These two protein chains interact to form a complex.

Sequence of the first protein:
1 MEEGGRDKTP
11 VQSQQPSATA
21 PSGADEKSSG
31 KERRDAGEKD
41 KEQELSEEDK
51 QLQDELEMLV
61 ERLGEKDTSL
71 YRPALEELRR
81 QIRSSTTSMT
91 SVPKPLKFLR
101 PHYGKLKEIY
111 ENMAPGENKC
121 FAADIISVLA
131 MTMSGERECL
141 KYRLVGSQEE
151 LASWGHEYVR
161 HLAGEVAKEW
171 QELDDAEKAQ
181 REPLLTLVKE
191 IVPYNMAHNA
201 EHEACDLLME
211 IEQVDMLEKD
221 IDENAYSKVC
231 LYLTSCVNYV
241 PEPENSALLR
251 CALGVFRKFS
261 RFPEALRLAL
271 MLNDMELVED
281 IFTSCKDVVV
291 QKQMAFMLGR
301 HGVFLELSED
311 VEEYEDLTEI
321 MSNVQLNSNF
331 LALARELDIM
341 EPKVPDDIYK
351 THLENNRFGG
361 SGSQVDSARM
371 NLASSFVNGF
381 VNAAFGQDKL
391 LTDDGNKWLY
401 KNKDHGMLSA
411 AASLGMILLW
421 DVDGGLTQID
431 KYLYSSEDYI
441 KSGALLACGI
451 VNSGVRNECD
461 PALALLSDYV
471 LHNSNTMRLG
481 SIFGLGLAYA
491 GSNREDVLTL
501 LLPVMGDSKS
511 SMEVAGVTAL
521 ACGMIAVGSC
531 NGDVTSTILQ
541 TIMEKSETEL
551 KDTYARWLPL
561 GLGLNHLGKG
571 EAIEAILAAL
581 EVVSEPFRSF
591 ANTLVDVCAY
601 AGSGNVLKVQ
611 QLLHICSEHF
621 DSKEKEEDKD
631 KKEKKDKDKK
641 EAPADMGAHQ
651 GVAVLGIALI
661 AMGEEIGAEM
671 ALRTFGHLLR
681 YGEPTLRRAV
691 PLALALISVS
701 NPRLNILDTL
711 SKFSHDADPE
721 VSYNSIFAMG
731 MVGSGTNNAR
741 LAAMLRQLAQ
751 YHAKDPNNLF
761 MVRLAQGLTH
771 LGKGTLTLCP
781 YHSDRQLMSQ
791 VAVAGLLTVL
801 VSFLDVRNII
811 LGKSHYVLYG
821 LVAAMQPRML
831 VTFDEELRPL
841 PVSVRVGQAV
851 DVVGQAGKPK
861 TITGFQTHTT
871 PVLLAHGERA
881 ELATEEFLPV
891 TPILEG

Contacts between the two chains:
Residue A658 in the first protein contacts residue R80 in the second protein (closest heavy-atom distance 3.4 Å).
Residue G116 in the first protein contacts residue L60 in the second protein (closest heavy-atom distance 3.2 Å).
Residue E641 in the first protein contacts residue L65 in the second protein (closest heavy-atom distance 3.5 Å).
Residue S235 in the first protein interacts with residue K61 in the second protein (closest heavy-atom distance 3.5 Å).
Residue D645 in the first protein interacts with residue E66 in the second protein (closest heavy-atom distance 3.5 Å).
Residue Y239 in the first protein contacts residue K64 in the second protein (closest heavy-atom distance 3.5 Å).
Residue D645 in the first protein interacts with residue L65 in the second protein (closest heavy-atom distance 3.4 Å).
Residue K66 in the first protein interacts with residue M412 in the second protein (closest heavy-atom distance 2.9 Å).
Residue P719 in the first protein interacts with residue E209 in the second protein (closest heavy-atom distance 3.3 Å).
Residue T68 in the first protein is in contact with residue M412 in the second protein (closest heavy-atom distance 3.5 Å).
Residue A152 in the first protein is in contact with residue D377 in the second protein (closest heavy-atom distance 3.4 Å).
Residue Q826 in the first protein contacts residue Y184 in the second protein (closest heavy-atom distance 3.2 Å).
Residue E65 in the first protein is in contact with residue R411 in the second protein (closest heavy-atom distance 3.5 Å).
Residue H614 in the first protein contacts residue E76 in the second protein (closest heavy-atom distance 3.2 Å).
Residue L612 in the first protein contacts residue L72 in the second protein (closest heavy-atom distance 3.3 Å).
Residue N238 in the first protein contacts residue K61 in the second protein (closest heavy-atom distance 3.5 Å).
Residue V844 in the first protein interacts with residue Q195 in the second protein (closest heavy-atom distance 3.5 Å).
Residue C120 in the first protein contacts residue L60 in the second protein (closest heavy-atom distance 3.5 Å).
Residue Y239 in the first protein contacts residue K61 in the second protein (closest heavy-atom distance 3.4 Å).
Residue Y723 in the first protein is in contact with residue E212 in the second protein (closest heavy-atom distance 3.5 Å).
Residue H156 in the first protein interacts with residue L374 in the second protein (closest heavy-atom distance 3.5 Å).
Residue T832 in the first protein contacts residue R59 in the second protein (closest heavy-atom distance 3.5 Å).
Residue Y194 in the first protein is in contact with residue K61 in the second protein (closest heavy-atom distance 3.5 Å).
Residue H619 in the first protein is in contact with residue Q84 in the second protein (closest heavy-atom distance 3.5 Å).
Residue V652 in the first protein contacts residue D70 in the second protein (closest heavy-atom distance 3.6 Å).
Residue K66 in the first protein is in contact with residue K413 in the second protein (closest heavy-atom distance 3.5 Å).
Residue D645 in the first protein contacts residue K69 in the second protein (closest heavy-atom distance 3.2 Å).
Residue P193 in the first protein is in contact with residue K61 in the second protein (closest heavy-atom distance 3.0 Å).
Residue E720 in the first protein contacts residue H207 in the second protein (closest heavy-atom distance 3.1 Å).
Residue M662 in the first protein interacts with residue P87 in the second protein (closest heavy-atom distance 3.5 Å).
Residue G896 in the first protein contacts residue E199 in the second protein (closest heavy-atom distance 3.5 Å).
Residue E720 in the first protein contacts residue P208 in the second protein (closest heavy-atom distance 3.6 Å).
Residue V844 in the first protein interacts with residue Y184 in the second protein (closest heavy-atom distance 3.0 Å).
Residue A152 in the first protein interacts with residue L374 in the second protein (closest heavy-atom distance 3.2 Å).
Residue R160 in the first protein contacts residue T56 in the second protein (closest heavy-atom distance 3.3 Å).
Residue Y194 in the first protein is in contact with residue Q57 in the second protein (closest heavy-atom distance 3.1 Å).
Residue L151 in the first protein contacts residue D376 in the second protein (closest heavy-atom distance 3.4 Å).
Residue E190 in the first protein interacts with residue C58 in the second protein (closest heavy-atom distance 3.0 Å).
Residue L612 in the first protein contacts residue E76 in the second protein (closest heavy-atom distance 3.5 Å).
Residue E720 in the first protein interacts with residue T206 in the second protein (closest heavy-atom distance 3.4 Å).
Residue R845 in the first protein is in contact with residue Q195 in the second protein (closest heavy-atom distance 3.1 Å).
Residue A163 in the first protein is in contact with residue Q57 in the second protein (closest heavy-atom distance 3.3 Å).
Residue D851 in the first protein interacts with residue E209 in the second protein (closest heavy-atom distance 2.9 Å).
Residue S843 in the first protein is in contact with residue Q195 in the second protein (closest heavy-atom distance 3.5 Å).
Residue N758 in the first protein interacts with residue E209 in the second protein (closest heavy-atom distance 3.1 Å).
Residue W154 in the first protein contacts residue D376 in the second protein (closest heavy-atom distance 3.2 Å).
Residue K119 in the first protein is in contact with residue T56 in the second protein (closest heavy-atom distance 3.3 Å).
Residue H649 in the first protein is in contact with residue K69 in the second protein (closest heavy-atom distance 3.4 Å).
Residue D851 in the first protein interacts with residue H207 in the second protein (closest heavy-atom distance 3.2 Å).
Residue E190 in the first protein contacts residue T56 in the second protein (closest heavy-atom distance 3.3 Å).
Residue E117 in the first protein is in contact with residue R67 in the second protein (closest heavy-atom distance 3.4 Å).
Residue H614 in the first protein interacts with residue Q84 in the second protein (closest heavy-atom distance 3.0 Å).
Residue D67 in the first protein interacts with residue R410 in the second protein (closest heavy-atom distance 3.1 Å).
Residue E664 in the first protein is in contact with residue Q84 in the second protein (closest heavy-atom distance 3.3 Å).
Residue L151 in the first protein contacts residue D377 in the second protein (closest heavy-atom distance 3.4 Å).
Residue R828 in the first protein contacts residue T183 in the second protein (closest heavy-atom distance 3.1 Å).
Residue L659 in the first protein contacts residue R80 in the second protein (closest heavy-atom distance 3.1 Å).
Residue Y110 in the first protein interacts with residue Q57 in the second protein (closest heavy-atom distance 3.1 Å).
Residue A644 in the first protein interacts with residue E66 in the second protein (closest heavy-atom distance 3.0 Å).
Residue S843 in the first protein contacts residue Y184 in the second protein (closest heavy-atom distance 3.1 Å).

Sequence of the second protein:
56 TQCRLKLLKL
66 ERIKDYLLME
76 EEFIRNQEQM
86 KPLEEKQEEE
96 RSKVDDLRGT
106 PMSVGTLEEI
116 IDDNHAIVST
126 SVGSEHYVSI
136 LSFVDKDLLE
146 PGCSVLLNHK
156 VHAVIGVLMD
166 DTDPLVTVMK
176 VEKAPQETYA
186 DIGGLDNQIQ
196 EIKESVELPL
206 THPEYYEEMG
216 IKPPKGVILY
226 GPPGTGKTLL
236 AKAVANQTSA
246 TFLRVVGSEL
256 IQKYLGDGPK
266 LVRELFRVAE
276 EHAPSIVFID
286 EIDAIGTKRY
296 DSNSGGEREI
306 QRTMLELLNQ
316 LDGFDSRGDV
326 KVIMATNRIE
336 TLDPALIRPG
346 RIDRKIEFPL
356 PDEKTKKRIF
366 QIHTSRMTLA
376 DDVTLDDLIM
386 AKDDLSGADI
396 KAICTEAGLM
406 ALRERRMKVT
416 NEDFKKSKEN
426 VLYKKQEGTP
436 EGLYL